Sequence of the first protein:
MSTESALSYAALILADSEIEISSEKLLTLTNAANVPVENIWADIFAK

Interface contacts:
Residue Y9 in the first protein interacts with residue Y9 in the second protein (closest heavy-atom distance 4.0 Å).
Residue I13 in the first protein interacts with residue S5 in the second protein (closest heavy-atom distance 3.9 Å).
Residue L29 in the first protein interacts with residue I13 in the second protein (closest heavy-atom distance 4.6 Å).
Residue L12 in the first protein is in contact with residue M1 in the second protein (closest heavy-atom distance 4.0 Å).
Residue N31 in the first protein interacts with residue I13 in the second protein (closest heavy-atom distance 4.2 Å).
Residue Y9 in the first protein contacts residue S5 in the second protein (closest heavy-atom distance 4.3 Å).
Residue E24 in the first protein contacts residue T28 in the second protein (closest heavy-atom distance 4.1 Å).
Residue L12 in the first protein contacts residue S5 in the second protein (closest heavy-atom distance 3.3 Å).

These two protein chains interact to form a complex.

Sequence of the second protein:
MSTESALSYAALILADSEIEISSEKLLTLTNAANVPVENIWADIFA